Sequence of protein 2:
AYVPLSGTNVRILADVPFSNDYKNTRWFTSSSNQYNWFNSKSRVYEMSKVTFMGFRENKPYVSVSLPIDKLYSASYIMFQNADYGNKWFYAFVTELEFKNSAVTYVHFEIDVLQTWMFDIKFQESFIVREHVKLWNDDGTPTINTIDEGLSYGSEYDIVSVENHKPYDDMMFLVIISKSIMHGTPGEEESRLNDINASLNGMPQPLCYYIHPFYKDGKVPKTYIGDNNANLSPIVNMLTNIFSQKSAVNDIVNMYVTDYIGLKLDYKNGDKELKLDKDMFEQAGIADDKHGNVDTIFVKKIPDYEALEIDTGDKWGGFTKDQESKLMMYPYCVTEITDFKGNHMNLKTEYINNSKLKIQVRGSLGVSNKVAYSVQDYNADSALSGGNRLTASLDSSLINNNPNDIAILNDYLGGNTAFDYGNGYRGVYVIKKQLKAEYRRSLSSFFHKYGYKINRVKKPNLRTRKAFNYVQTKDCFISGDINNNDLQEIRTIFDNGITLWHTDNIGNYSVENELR

Contacts between the two chains:
Residue K216 in protein 2 is in contact with residue D304 in protein 1 (closest heavy-atom distance 3.2 Å).
Residue Y533 in protein 2 interacts with residue D558 in protein 1 (closest heavy-atom distance 2.6 Å).
Residue Y157 in protein 2 is in contact with residue N379 in protein 1 (closest heavy-atom distance 3.3 Å).
Residue K519 in protein 2 is in contact with residue N379 in protein 1 (closest heavy-atom distance 2.8 Å).
Residue Y508 in protein 2 contacts residue T391 in protein 1 (closest heavy-atom distance 2.7 Å).
Residue G505 in protein 2 contacts residue G202 in protein 1 (closest heavy-atom distance 3.5 Å).
Residue L239 in protein 2 contacts residue A198 in protein 1 (closest heavy-atom distance 3.6 Å).
Residue I159 in protein 2 is in contact with residue N379 in protein 1 (closest heavy-atom distance 2.7 Å).
Residue Y73 in protein 2 interacts with residue Y3 in protein 1 (closest heavy-atom distance 3.4 Å).
Residue E521 in protein 2 interacts with residue T146 in protein 1 (closest heavy-atom distance 2.6 Å).
Residue Y504 in protein 2 contacts residue G202 in protein 1 (closest heavy-atom distance 3.0 Å).
Residue N499 in protein 2 interacts with residue S368 in protein 1 (closest heavy-atom distance 3.2 Å).
Residue F340 in protein 2 interacts with residue A392 in protein 1 (closest heavy-atom distance 3.5 Å).
Residue F19 in protein 2 interacts with residue N567 in protein 1 (closest heavy-atom distance 3.4 Å).
Residue E521 in protein 2 contacts residue I147 in protein 1 (closest heavy-atom distance 3.5 Å).
Residue F99 in protein 2 contacts residue L6 in protein 1 (closest heavy-atom distance 3.5 Å).
Residue D70 in protein 2 is in contact with residue D84 in protein 1 (closest heavy-atom distance 3.1 Å).
Residue S525 in protein 2 interacts with residue N538 in protein 1 (closest heavy-atom distance 2.7 Å).
Residue A75 in protein 2 is in contact with residue Y3 in protein 1 (closest heavy-atom distance 3.3 Å).
Residue I159 in protein 2 contacts residue D381 in protein 1 (closest heavy-atom distance 3.1 Å).
Residue D158 in protein 2 contacts residue N379 in protein 1 (closest heavy-atom distance 3.4 Å).
Residue T240 in protein 2 contacts residue I196 in protein 1 (closest heavy-atom distance 3.5 Å).
Residue V94 in protein 2 interacts with residue Y3 in protein 1 (closest heavy-atom distance 3.1 Å).
Residue L409 in protein 2 interacts with residue L207 in protein 1 (closest heavy-atom distance 3.1 Å).
Residue S155 in protein 2 is in contact with residue K348 in protein 1 (closest heavy-atom distance 2.8 Å).
Residue D22 in protein 2 interacts with residue R574 in protein 1 (closest heavy-atom distance 3.2 Å).
Residue Y504 in protein 2 contacts residue M203 in protein 1 (closest heavy-atom distance 3.3 Å).
Residue S20 in protein 2 is in contact with residue N567 in protein 1 (closest heavy-atom distance 3.3 Å).
Residue Y522 in protein 2 contacts residue I147 in protein 1 (closest heavy-atom distance 3.6 Å).
Residue E96 in protein 2 contacts residue Y3 in protein 1 (closest heavy-atom distance 3.4 Å).
Residue E521 in protein 2 is in contact with residue N145 in protein 1 (closest heavy-atom distance 3.5 Å).
Residue Y73 in protein 2 contacts residue A2 in protein 1 (closest heavy-atom distance 3.3 Å).
Residue G590 in protein 2 is in contact with residue F560 in protein 1 (closest heavy-atom distance 3.4 Å).
Residue F340 in protein 2 is in contact with residue D395 in protein 1 (closest heavy-atom distance 3.3 Å).
Residue D217 in protein 2 contacts residue L200 in protein 1 (closest heavy-atom distance 3.4 Å).
Residue I159 in protein 2 is in contact with residue L384 in protein 1 (closest heavy-atom distance 3.5 Å).
Residue V236 in protein 2 is in contact with residue L200 in protein 1 (closest heavy-atom distance 3.6 Å).
Residue T95 in protein 2 is in contact with residue Y3 in protein 1 (closest heavy-atom distance 3.1 Å).
Residue N21 in protein 2 contacts residue Q571 in protein 1 (closest heavy-atom distance 2.7 Å).
Residue T95 in protein 2 is in contact with residue N568 in protein 1 (closest heavy-atom distance 3.0 Å).
Residue E156 in protein 2 is in contact with residue K348 in protein 1 (closest heavy-atom distance 2.9 Å).
Residue A501 in protein 2 contacts residue Y305 in protein 1 (closest heavy-atom distance 3.5 Å).
Residue E156 in protein 2 contacts residue N379 in protein 1 (closest heavy-atom distance 3.1 Å).
Residue Y522 in protein 2 contacts residue T146 in protein 1 (closest heavy-atom distance 2.8 Å).
Residue N25 in protein 2 interacts with residue F560 in protein 1 (closest heavy-atom distance 3.5 Å).
Residue Y73 in protein 2 contacts residue P5 in protein 1 (closest heavy-atom distance 3.5 Å).
Residue T338 in protein 2 is in contact with residue D395 in protein 1 (closest heavy-atom distance 2.9 Å).
Residue S528 in protein 2 interacts with residue V540 in protein 1 (closest heavy-atom distance 3.0 Å).
Residue G590 in protein 2 contacts residue Q124 in protein 1 (closest heavy-atom distance 3.1 Å).
Residue G505 in protein 2 is in contact with residue Y305 in protein 1 (closest heavy-atom distance 3.0 Å).
Residue Y508 in protein 2 is in contact with residue L390 in protein 1 (closest heavy-atom distance 3.3 Å).
Residue L409 in protein 2 interacts with residue P206 in protein 1 (closest heavy-atom distance 3.5 Å).
Residue S20 in protein 2 interacts with residue Q571 in protein 1 (closest heavy-atom distance 3.3 Å).
Residue Y508 in protein 2 contacts residue L394 in protein 1 (closest heavy-atom distance 3.4 Å).
Residue Y508 in protein 2 contacts residue R362 in protein 1 (closest heavy-atom distance 2.8 Å).
Residue I69 in protein 2 is in contact with residue L6 in protein 1 (closest heavy-atom distance 3.6 Å).
Residue N506 in protein 2 is in contact with residue G363 in protein 1 (closest heavy-atom distance 3.0 Å).
Residue V236 in protein 2 is in contact with residue A198 in protein 1 (closest heavy-atom distance 3.4 Å).
Residue T240 in protein 2 contacts residue A198 in protein 1 (closest heavy-atom distance 2.9 Å).
Residue K532 in protein 2 contacts residue E125 in protein 1 (closest heavy-atom distance 3.0 Å).

These two protein chains interact to form a complex.

Sequence of protein 1:
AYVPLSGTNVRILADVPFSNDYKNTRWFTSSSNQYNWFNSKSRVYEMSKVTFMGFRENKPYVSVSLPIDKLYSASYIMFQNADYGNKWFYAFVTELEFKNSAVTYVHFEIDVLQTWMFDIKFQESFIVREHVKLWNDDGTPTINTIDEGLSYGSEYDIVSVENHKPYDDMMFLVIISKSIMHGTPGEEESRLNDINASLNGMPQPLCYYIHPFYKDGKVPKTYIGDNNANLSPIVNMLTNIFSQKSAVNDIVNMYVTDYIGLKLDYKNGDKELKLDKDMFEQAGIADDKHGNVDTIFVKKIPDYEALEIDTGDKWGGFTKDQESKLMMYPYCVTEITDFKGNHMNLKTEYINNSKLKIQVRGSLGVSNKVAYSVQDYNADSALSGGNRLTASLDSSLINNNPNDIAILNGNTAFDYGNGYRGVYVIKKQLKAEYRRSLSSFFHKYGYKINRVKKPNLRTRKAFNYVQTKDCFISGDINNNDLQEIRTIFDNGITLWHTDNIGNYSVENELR